Interface contacts:
Residue H216 in chain B contacts residue H216 in chain A (closest heavy-atom distance 3.2 Å).
Residue L119 in chain B contacts residue L133 in chain A (closest heavy-atom distance 3.5 Å).
Residue Y112 in chain B is in contact with residue E140 in chain A (closest heavy-atom distance 3.5 Å).
Residue R108 in chain B contacts residue M143 in chain A (closest heavy-atom distance 3.3 Å).
Residue V123 in chain B interacts with residue R130 in chain A (closest heavy-atom distance 3.6 Å).
Residue V83 in chain B is in contact with residue R130 in chain A (closest heavy-atom distance 3.4 Å).
Residue M141 in chain B is in contact with residue M141 in chain A (closest heavy-atom distance 3.6 Å).
Residue I104 in chain B interacts with residue T144 in chain A (closest heavy-atom distance 3.4 Å).
Residue Q149 in chain B is in contact with residue Y148 in chain A (closest heavy-atom distance 2.6 Å).
Residue L223 in chain B contacts residue L223 in chain A (closest heavy-atom distance 3.7 Å).
Residue L180 in chain B is in contact with residue E181 in chain A (closest heavy-atom distance 3.3 Å).
Residue K162 in chain B is in contact with residue I160 in chain A (closest heavy-atom distance 3.6 Å).
Residue A155 in chain B is in contact with residue Y152 in chain A (closest heavy-atom distance 3.6 Å).
Residue L151 in chain B is in contact with residue Y152 in chain A (closest heavy-atom distance 3.4 Å).
Residue I177 in chain B interacts with residue I177 in chain A (closest heavy-atom distance 3.4 Å).
Residue E129 in chain B is in contact with residue R80 in chain A (closest heavy-atom distance 3.1 Å).
Residue Y152 in chain B is in contact with residue Y152 in chain A (closest heavy-atom distance 3.7 Å).
Residue R176 in chain B is in contact with residue E181 in chain A (closest heavy-atom distance 2.5 Å).
Residue A163 in chain B is in contact with residue K162 in chain A (closest heavy-atom distance 2.6 Å).
Residue L187 in chain B interacts with residue L187 in chain A (closest heavy-atom distance 3.5 Å).
Residue H216 in chain B contacts residue E219 in chain A (closest heavy-atom distance 2.9 Å).
Residue L134 in chain B is in contact with residue L119 in chain A (closest heavy-atom distance 3.8 Å).
Residue A227 in chain B interacts with residue Y226 in chain A (closest heavy-atom distance 3.5 Å).
Residue R130 in chain B is in contact with residue Q122 in chain A (closest heavy-atom distance 3.4 Å).
Residue I201 in chain B contacts residue E202 in chain A (closest heavy-atom distance 3.4 Å).
Residue L119 in chain B contacts residue L134 in chain A (closest heavy-atom distance 3.6 Å).
Residue L180 in chain B is in contact with residue L180 in chain A (closest heavy-atom distance 3.5 Å).
Residue K162 in chain B contacts residue G159 in chain A (closest heavy-atom distance 2.1 Å).
Residue T166 in chain B is in contact with residue T166 in chain A (closest heavy-atom distance 3.7 Å).
Residue K195 in chain B is in contact with residue W194 in chain A (closest heavy-atom distance 3.5 Å).
Residue Q122 in chain B interacts with residue R130 in chain A (closest heavy-atom distance 3.6 Å).
Residue V83 in chain B contacts residue E129 in chain A (closest heavy-atom distance 3.6 Å).
Residue W194 in chain B interacts with residue K195 in chain A (closest heavy-atom distance 3.4 Å).
Residue L133 in chain B is in contact with residue Q87 in chain A (closest heavy-atom distance 3.2 Å).
Residue T144 in chain B contacts residue E109 in chain A (closest heavy-atom distance 3.4 Å).
Residue T166 in chain B interacts with residue K162 in chain A (closest heavy-atom distance 2.3 Å).
Residue E167 in chain B contacts residue K162 in chain A (closest heavy-atom distance 3.7 Å).
Residue E140 in chain B interacts with residue Y112 in chain A (closest heavy-atom distance 3.1 Å).
Residue N126 in chain B interacts with residue N126 in chain A (closest heavy-atom distance 3.7 Å).
Residue K215 in chain B interacts with residue H216 in chain A (closest heavy-atom distance 3.0 Å).
Residue T166 in chain B is in contact with residue K170 in chain A (closest heavy-atom distance 2.8 Å).
Residue R130 in chain B contacts residue A78 in chain A (closest heavy-atom distance 3.3 Å).
Residue C198 in chain B is in contact with residue W194 in chain A (closest heavy-atom distance 3.4 Å).
Residue T102 in chain B is in contact with residue M143 in chain A (closest heavy-atom distance 3.3 Å).
Residue E188 in chain B contacts residue L187 in chain A (closest heavy-atom distance 3.6 Å).
Residue V184 in chain B contacts residue L180 in chain A (closest heavy-atom distance 3.7 Å).
Residue Y148 in chain B contacts residue Q149 in chain A (closest heavy-atom distance 2.9 Å).
Residue N126 in chain B interacts with residue R130 in chain A (closest heavy-atom distance 2.6 Å).
Residue E129 in chain B interacts with residue V83 in chain A (closest heavy-atom distance 3.5 Å).
Residue L134 in chain B contacts residue F116 in chain A (closest heavy-atom distance 3.5 Å).
Residue E205 in chain B interacts with residue E205 in chain A (closest heavy-atom distance 3.3 Å).
Residue E181 in chain B is in contact with residue L180 in chain A (closest heavy-atom distance 3.6 Å).
Residue V184 in chain B is in contact with residue V184 in chain A (closest heavy-atom distance 3.7 Å).
Residue E219 in chain B contacts residue E219 in chain A (closest heavy-atom distance 3.5 Å).
Residue M173 in chain B is in contact with residue M173 in chain A (closest heavy-atom distance 3.3 Å).
Residue Y152 in chain B contacts residue L151 in chain A (closest heavy-atom distance 3.2 Å).
Residue E199 in chain B contacts residue W194 in chain A (closest heavy-atom distance 3.8 Å).
Residue V184 in chain B contacts residue L187 in chain A (closest heavy-atom distance 3.6 Å).
Residue E167 in chain B contacts residue K170 in chain A (closest heavy-atom distance 3.2 Å).
Residue K162 in chain B contacts residue A163 in chain A (closest heavy-atom distance 3.1 Å).

Sequence of chain A:
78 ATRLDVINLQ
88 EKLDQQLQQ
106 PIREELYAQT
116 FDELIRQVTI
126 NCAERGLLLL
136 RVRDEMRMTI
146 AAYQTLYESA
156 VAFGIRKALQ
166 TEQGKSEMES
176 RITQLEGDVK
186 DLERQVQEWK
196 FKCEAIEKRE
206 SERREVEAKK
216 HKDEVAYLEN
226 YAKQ

Sequence of chain B:
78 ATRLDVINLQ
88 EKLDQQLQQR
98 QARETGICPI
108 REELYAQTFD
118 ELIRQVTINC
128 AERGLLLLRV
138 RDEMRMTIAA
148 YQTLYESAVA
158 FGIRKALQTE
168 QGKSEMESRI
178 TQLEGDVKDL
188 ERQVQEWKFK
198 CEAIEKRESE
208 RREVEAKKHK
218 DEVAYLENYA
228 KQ

This data describes a binding interaction between two proteins.